Sequence of the first protein:
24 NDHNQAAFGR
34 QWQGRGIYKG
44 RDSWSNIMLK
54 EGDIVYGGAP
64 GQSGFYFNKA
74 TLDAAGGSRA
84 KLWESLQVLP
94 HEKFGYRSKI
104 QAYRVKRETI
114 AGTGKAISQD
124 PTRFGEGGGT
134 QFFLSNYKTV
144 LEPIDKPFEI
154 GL

Contacts between the two chains:
Residue M90 in the second protein is in contact with residue H94 in the first protein (closest heavy-atom distance 4.0 Å).
Residue H147 in the second protein contacts residue D123 in the first protein (closest heavy-atom distance 3.0 Å).
Residue T137 in the second protein interacts with residue E95 in the first protein (closest heavy-atom distance 3.6 Å).
Residue M89 in the second protein is in contact with residue E95 in the first protein (closest heavy-atom distance 3.8 Å).
Residue S80 in the second protein is in contact with residue R126 in the first protein (closest heavy-atom distance 3.4 Å).
Residue W37 in the second protein is in contact with residue H94 in the first protein (closest heavy-atom distance 3.0 Å).
Residue R82 in the second protein is in contact with residue P93 in the first protein (closest heavy-atom distance 4.0 Å).
Residue D67 in the second protein interacts with residue R126 in the first protein (closest heavy-atom distance 3.2 Å).
Residue D130 in the second protein interacts with residue Y41 in the first protein (closest heavy-atom distance 2.8 Å).
Residue V96 in the second protein is in contact with residue R38 in the first protein (closest heavy-atom distance 3.6 Å).
Residue N141 in the second protein contacts residue G39 in the first protein (closest heavy-atom distance 2.9 Å).
Residue P38 in the second protein interacts with residue Y99 in the first protein (closest heavy-atom distance 3.8 Å).
Residue Y155 in the second protein interacts with residue R38 in the first protein (closest heavy-atom distance 4.0 Å).
Residue P131 in the second protein is in contact with residue F68 in the first protein (closest heavy-atom distance 3.7 Å).
Residue M90 in the second protein interacts with residue F97 in the first protein (closest heavy-atom distance 3.9 Å).
Residue P38 in the second protein interacts with residue P93 in the first protein (closest heavy-atom distance 3.8 Å).
Residue Y63 in the second protein interacts with residue K96 in the first protein (closest heavy-atom distance 3.5 Å).
Residue K94 in the second protein is in contact with residue W35 in the first protein (closest heavy-atom distance 3.6 Å).
Residue L134 in the second protein interacts with residue G64 in the first protein (closest heavy-atom distance 3.9 Å).
Residue A145 in the second protein contacts residue K42 in the first protein (closest heavy-atom distance 3.0 Å).
Residue R49 in the second protein contacts residue E95 in the first protein (closest heavy-atom distance 2.9 Å).
Residue Y155 in the second protein contacts residue G37 in the first protein (closest heavy-atom distance 3.6 Å).
Residue Y63 in the second protein is in contact with residue E95 in the first protein (closest heavy-atom distance 3.6 Å).
Residue P131 in the second protein contacts residue S66 in the first protein (closest heavy-atom distance 3.5 Å).
Residue P131 in the second protein contacts residue W35 in the first protein (closest heavy-atom distance 3.5 Å).
Residue W37 in the second protein contacts residue G98 in the first protein (closest heavy-atom distance 3.4 Å).
Residue R82 in the second protein is in contact with residue E95 in the first protein (closest heavy-atom distance 2.8 Å).
Residue H132 in the second protein is in contact with residue F68 in the first protein (closest heavy-atom distance 3.4 Å).
Residue R82 in the second protein contacts residue R126 in the first protein (closest heavy-atom distance 3.4 Å).
Residue V96 in the second protein interacts with residue Q34 in the first protein (closest heavy-atom distance 3.5 Å).
Residue W37 in the second protein interacts with residue E95 in the first protein (closest heavy-atom distance 3.9 Å).
Residue A128 in the second protein interacts with residue G39 in the first protein (closest heavy-atom distance 4.0 Å).
Residue H132 in the second protein contacts residue V91 in the first protein (closest heavy-atom distance 3.8 Å).
Residue E86 in the second protein is in contact with residue K96 in the first protein (closest heavy-atom distance 2.7 Å).
Residue N159 in the second protein interacts with residue R38 in the first protein (closest heavy-atom distance 3.3 Å).
Residue V96 in the second protein is in contact with residue W35 in the first protein (closest heavy-atom distance 3.8 Å).
Residue F146 in the second protein is in contact with residue K42 in the first protein (closest heavy-atom distance 3.5 Å).
Residue N133 in the second protein contacts residue P93 in the first protein (closest heavy-atom distance 3.9 Å).
Residue R158 in the second protein is in contact with residue G37 in the first protein (closest heavy-atom distance 2.8 Å).
Residue W37 in the second protein is in contact with residue P93 in the first protein (closest heavy-atom distance 3.7 Å).
Residue H132 in the second protein interacts with residue Y41 in the first protein (closest heavy-atom distance 3.7 Å).
Residue W37 in the second protein is in contact with residue K96 in the first protein (closest heavy-atom distance 3.9 Å).
Residue R82 in the second protein interacts with residue I40 in the first protein (closest heavy-atom distance 3.4 Å).
Residue M89 in the second protein interacts with residue K96 in the first protein (closest heavy-atom distance 4.0 Å).
Residue Y129 in the second protein interacts with residue W35 in the first protein (closest heavy-atom distance 3.6 Å).
Residue D130 in the second protein interacts with residue I40 in the first protein (closest heavy-atom distance 3.9 Å).
Residue K95 in the second protein contacts residue W35 in the first protein (closest heavy-atom distance 3.3 Å).
Residue T46 in the second protein interacts with residue T125 in the first protein (closest heavy-atom distance 3.7 Å).
Residue L134 in the second protein is in contact with residue Q65 in the first protein (closest heavy-atom distance 3.5 Å).
Residue R82 in the second protein interacts with residue L92 in the first protein (closest heavy-atom distance 3.8 Å).
Residue I65 in the second protein contacts residue E95 in the first protein (closest heavy-atom distance 3.8 Å).
Residue N133 in the second protein is in contact with residue L92 in the first protein (closest heavy-atom distance 2.9 Å).
Residue M90 in the second protein interacts with residue K96 in the first protein (closest heavy-atom distance 3.9 Å).
Residue T135 in the second protein is in contact with residue H94 in the first protein (closest heavy-atom distance 3.3 Å).
Residue K40 in the second protein interacts with residue T125 in the first protein (closest heavy-atom distance 3.5 Å).
Residue N159 in the second protein contacts residue G37 in the first protein (closest heavy-atom distance 3.0 Å).
Residue R49 in the second protein contacts residue K96 in the first protein (closest heavy-atom distance 3.0 Å).
Residue T135 in the second protein is in contact with residue E95 in the first protein (closest heavy-atom distance 2.7 Å).
Residue V139 in the second protein interacts with residue G39 in the first protein (closest heavy-atom distance 3.9 Å).
Residue N133 in the second protein contacts residue H94 in the first protein (closest heavy-atom distance 3.2 Å).

These two protein chains interact to form a complex.

Sequence of the second protein:
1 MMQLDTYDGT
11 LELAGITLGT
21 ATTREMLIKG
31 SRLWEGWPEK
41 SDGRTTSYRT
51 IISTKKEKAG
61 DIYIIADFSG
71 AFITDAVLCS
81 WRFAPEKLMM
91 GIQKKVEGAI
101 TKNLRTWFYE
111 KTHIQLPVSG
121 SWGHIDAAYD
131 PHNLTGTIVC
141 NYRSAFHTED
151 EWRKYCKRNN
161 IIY